Interface contacts:
Residue N169 in protein 1 interacts with residue R97 in protein 2 (closest heavy-atom distance 3.4 Å).
Residue V223 in protein 1 contacts residue D35 in protein 2 (closest heavy-atom distance 3.7 Å).
Residue V230 in protein 1 contacts residue D29 in protein 2 (closest heavy-atom distance 4.8 Å).
Residue A175 in protein 1 contacts residue T94 in protein 2 (closest heavy-atom distance 4.1 Å).
Residue V230 in protein 1 interacts with residue F30 in protein 2 (closest heavy-atom distance 3.6 Å).
Residue R190 in protein 1 is in contact with residue R63 in protein 2 (closest heavy-atom distance 2.8 Å).
Residue V223 in protein 1 interacts with residue F30 in protein 2 (closest heavy-atom distance 4.3 Å).
Residue S193 in protein 1 is in contact with residue P65 in protein 2 (closest heavy-atom distance 3.8 Å).
Residue Q188 in protein 1 is in contact with residue L31 in protein 2 (closest heavy-atom distance 3.4 Å).
Residue R190 in protein 1 is in contact with residue L31 in protein 2 (closest heavy-atom distance 4.2 Å).
Residue V194 in protein 1 interacts with residue K142 in protein 2 (closest heavy-atom distance 4.8 Å).
Residue R138 in protein 1 is in contact with residue V93 in protein 2 (closest heavy-atom distance 4.6 Å).
Residue G191 in protein 1 is in contact with residue G64 in protein 2 (closest heavy-atom distance 4.3 Å).
Residue A181 in protein 1 is in contact with residue L34 in protein 2 (closest heavy-atom distance 3.8 Å).
Residue I178 in protein 1 is in contact with residue E33 in protein 2 (closest heavy-atom distance 3.9 Å).
Residue A189 in protein 1 interacts with residue D29 in protein 2 (closest heavy-atom distance 4.7 Å).
Residue A189 in protein 1 is in contact with residue F30 in protein 2 (closest heavy-atom distance 3.4 Å).
Residue S170 in protein 1 contacts residue R97 in protein 2 (closest heavy-atom distance 3.2 Å).
Residue Q173 in protein 1 contacts residue N118 in protein 2 (closest heavy-atom distance 2.9 Å).
Residue R59 in protein 1 is in contact with residue L117 in protein 2 (closest heavy-atom distance 3.8 Å).
Residue Q173 in protein 1 interacts with residue V93 in protein 2 (closest heavy-atom distance 2.8 Å).
Residue Y227 in protein 1 is in contact with residue F30 in protein 2 (closest heavy-atom distance 3.5 Å).
Residue G191 in protein 1 is in contact with residue L31 in protein 2 (closest heavy-atom distance 3.7 Å).
Residue V171 in protein 1 contacts residue R82 in protein 2 (closest heavy-atom distance 3.8 Å).
Residue R138 in protein 1 contacts residue K142 in protein 2 (closest heavy-atom distance 3.2 Å).
Residue G191 in protein 1 is in contact with residue K142 in protein 2 (closest heavy-atom distance 3.9 Å).
Residue S170 in protein 1 contacts residue R82 in protein 2 (closest heavy-atom distance 2.9 Å).
Residue P222 in protein 1 contacts residue D35 in protein 2 (closest heavy-atom distance 5.0 Å).
Residue A175 in protein 1 interacts with residue E33 in protein 2 (closest heavy-atom distance 4.0 Å).
Residue R190 in protein 1 is in contact with residue R144 in protein 2 (closest heavy-atom distance 4.1 Å).
Residue Q173 in protein 1 is in contact with residue T94 in protein 2 (closest heavy-atom distance 3.4 Å).
Residue V171 in protein 1 contacts residue R97 in protein 2 (closest heavy-atom distance 3.6 Å).
Residue R190 in protein 1 is in contact with residue F30 in protein 2 (closest heavy-atom distance 4.4 Å).
Residue A189 in protein 1 interacts with residue L34 in protein 2 (closest heavy-atom distance 3.5 Å).
Residue N169 in protein 1 interacts with residue H83 in protein 2 (closest heavy-atom distance 4.1 Å).
Residue V177 in protein 1 contacts residue L34 in protein 2 (closest heavy-atom distance 3.6 Å).
Residue D192 in protein 1 contacts residue G64 in protein 2 (closest heavy-atom distance 4.4 Å).
Residue P222 in protein 1 is in contact with residue L34 in protein 2 (closest heavy-atom distance 3.4 Å).
Residue V223 in protein 1 interacts with residue R27 in protein 2 (closest heavy-atom distance 4.2 Å).
Residue L184 in protein 1 is in contact with residue L34 in protein 2 (closest heavy-atom distance 4.2 Å).
Residue V177 in protein 1 is in contact with residue E33 in protein 2 (closest heavy-atom distance 3.9 Å).
Residue D192 in protein 1 is in contact with residue R63 in protein 2 (closest heavy-atom distance 4.0 Å).
Residue V223 in protein 1 interacts with residue L34 in protein 2 (closest heavy-atom distance 3.0 Å).
Residue R56 in protein 1 contacts residue L117 in protein 2 (closest heavy-atom distance 4.2 Å).
Residue A175 in protein 1 interacts with residue N118 in protein 2 (closest heavy-atom distance 3.2 Å).
Residue V177 in protein 1 interacts with residue L31 in protein 2 (closest heavy-atom distance 3.7 Å).
Residue N169 in protein 1 interacts with residue P84 in protein 2 (closest heavy-atom distance 4.7 Å).
Residue R231 in protein 1 contacts residue D29 in protein 2 (closest heavy-atom distance 4.7 Å).
Residue A226 in protein 1 interacts with residue L34 in protein 2 (closest heavy-atom distance 3.8 Å).
Residue D192 in protein 1 is in contact with residue P65 in protein 2 (closest heavy-atom distance 4.9 Å).
Residue V171 in protein 1 contacts residue V93 in protein 2 (closest heavy-atom distance 4.7 Å).
Residue G191 in protein 1 contacts residue R63 in protein 2 (closest heavy-atom distance 4.3 Å).
Residue R190 in protein 1 interacts with residue D29 in protein 2 (closest heavy-atom distance 2.8 Å).
Residue S193 in protein 1 is in contact with residue G64 in protein 2 (closest heavy-atom distance 4.2 Å).
Residue V223 in protein 1 interacts with residue R124 in protein 2 (closest heavy-atom distance 4.9 Å).
Residue Q173 in protein 1 interacts with residue L117 in protein 2 (closest heavy-atom distance 3.6 Å).
Residue A226 in protein 1 contacts residue F30 in protein 2 (closest heavy-atom distance 3.6 Å).
Residue A189 in protein 1 interacts with residue L31 in protein 2 (closest heavy-atom distance 3.1 Å).

This data describes a binding interaction between two proteins.

Sequence of protein 2:
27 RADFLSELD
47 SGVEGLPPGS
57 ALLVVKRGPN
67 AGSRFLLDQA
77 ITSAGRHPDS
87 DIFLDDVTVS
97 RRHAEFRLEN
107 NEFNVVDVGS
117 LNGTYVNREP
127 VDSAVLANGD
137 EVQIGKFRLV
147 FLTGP

Sequence of protein 1:
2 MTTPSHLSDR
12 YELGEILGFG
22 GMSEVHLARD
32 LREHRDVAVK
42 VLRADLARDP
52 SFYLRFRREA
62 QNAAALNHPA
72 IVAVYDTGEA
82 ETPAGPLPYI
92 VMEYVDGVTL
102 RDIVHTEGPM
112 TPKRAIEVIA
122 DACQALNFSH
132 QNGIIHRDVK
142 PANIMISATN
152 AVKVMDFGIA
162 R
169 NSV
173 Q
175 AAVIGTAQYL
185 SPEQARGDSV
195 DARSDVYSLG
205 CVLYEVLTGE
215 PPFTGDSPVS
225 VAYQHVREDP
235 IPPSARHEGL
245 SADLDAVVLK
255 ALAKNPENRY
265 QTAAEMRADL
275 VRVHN